This data describes a binding interaction between two proteins.

Sequence of the second protein:
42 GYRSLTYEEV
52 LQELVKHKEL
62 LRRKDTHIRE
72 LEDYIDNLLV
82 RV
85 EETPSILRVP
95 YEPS

Sequence of the first protein:
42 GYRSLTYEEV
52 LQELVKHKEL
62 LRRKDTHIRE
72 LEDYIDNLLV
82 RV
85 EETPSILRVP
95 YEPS

Residue-level contacts at the interface:
Residue L52 in the first protein is in contact with residue V51 in the second protein (closest heavy-atom distance 3.9 Å).
Residue L72 in the first protein contacts residue L72 in the second protein (closest heavy-atom distance 3.9 Å).
Residue R82 in the first protein interacts with residue I90 in the second protein (closest heavy-atom distance 2.8 Å).
Residue H58 in the first protein is in contact with residue L62 in the second protein (closest heavy-atom distance 3.3 Å).
Residue H68 in the first protein contacts residue I69 in the second protein (closest heavy-atom distance 3.9 Å).
Residue G42 in the first protein contacts residue V56 in the second protein (closest heavy-atom distance 3.9 Å).
Residue I69 in the first protein is in contact with residue K65 in the second protein (closest heavy-atom distance 3.6 Å).
Residue L61 in the first protein is in contact with residue L62 in the second protein (closest heavy-atom distance 3.9 Å).
Residue Y95 in the first protein interacts with residue R82 in the second protein (closest heavy-atom distance 3.5 Å).
Residue Y48 in the first protein contacts residue R44 in the second protein (closest heavy-atom distance 3.7 Å).
Residue V83 in the first protein contacts residue I90 in the second protein (closest heavy-atom distance 3.5 Å).
Residue R82 in the first protein interacts with residue Y95 in the second protein (closest heavy-atom distance 3.5 Å).
Residue I69 in the first protein is in contact with residue I69 in the second protein (closest heavy-atom distance 3.6 Å).
Residue S98 in the first protein interacts with residue E86 in the second protein (closest heavy-atom distance 3.1 Å).
Residue V51 in the first protein interacts with residue V51 in the second protein (closest heavy-atom distance 3.5 Å).
Residue L79 in the first protein interacts with residue I90 in the second protein (closest heavy-atom distance 3.4 Å).
Residue L91 in the first protein interacts with residue L79 in the second protein (closest heavy-atom distance 3.9 Å).
Residue I90 in the first protein interacts with residue R82 in the second protein (closest heavy-atom distance 2.8 Å).
Residue L72 in the first protein contacts residue I76 in the second protein (closest heavy-atom distance 3.7 Å).
Residue T87 in the first protein is in contact with residue T87 in the second protein (closest heavy-atom distance 2.8 Å).
Residue I76 in the first protein contacts residue Y75 in the second protein (closest heavy-atom distance 3.9 Å).
Residue L62 in the first protein interacts with residue L61 in the second protein (closest heavy-atom distance 3.9 Å).
Residue E86 in the first protein contacts residue P97 in the second protein (closest heavy-atom distance 3.6 Å).
Residue I76 in the first protein is in contact with residue L72 in the second protein (closest heavy-atom distance 3.7 Å).
Residue Y48 in the first protein is in contact with residue V51 in the second protein (closest heavy-atom distance 3.9 Å).
Residue K65 in the first protein interacts with residue I69 in the second protein (closest heavy-atom distance 3.6 Å).
Residue R44 in the first protein is in contact with residue E49 in the second protein (closest heavy-atom distance 2.6 Å).
Residue Y48 in the first protein is in contact with residue L46 in the second protein (closest heavy-atom distance 2.4 Å).
Residue L55 in the first protein interacts with residue L55 in the second protein (closest heavy-atom distance 3.8 Å).
Residue D66 in the first protein contacts residue K65 in the second protein (closest heavy-atom distance 3.5 Å).
Residue I90 in the first protein contacts residue V83 in the second protein (closest heavy-atom distance 3.5 Å).
Residue R44 in the first protein interacts with residue L52 in the second protein (closest heavy-atom distance 3.6 Å).
Residue I76 in the first protein contacts residue I76 in the second protein (closest heavy-atom distance 3.5 Å).
Residue Y48 in the first protein interacts with residue T47 in the second protein (closest heavy-atom distance 3.7 Å).
Residue L52 in the first protein interacts with residue R44 in the second protein (closest heavy-atom distance 3.6 Å).
Residue R44 in the first protein interacts with residue Y48 in the second protein (closest heavy-atom distance 3.7 Å).
Residue L62 in the first protein contacts residue H58 in the second protein (closest heavy-atom distance 3.3 Å).
Residue L55 in the first protein contacts residue E54 in the second protein (closest heavy-atom distance 3.8 Å).
Residue I69 in the first protein is in contact with residue H68 in the second protein (closest heavy-atom distance 3.9 Å).
Residue L46 in the first protein interacts with residue Y48 in the second protein (closest heavy-atom distance 2.4 Å).
Residue E49 in the first protein interacts with residue R44 in the second protein (closest heavy-atom distance 2.6 Å).
Residue H58 in the first protein interacts with residue K59 in the second protein (closest heavy-atom distance 3.5 Å).
Residue V51 in the first protein contacts residue L52 in the second protein (closest heavy-atom distance 3.9 Å).
Residue Y75 in the first protein is in contact with residue I76 in the second protein (closest heavy-atom distance 3.9 Å).
Residue L80 in the first protein contacts residue Y75 in the second protein (closest heavy-atom distance 3.8 Å).
Residue K59 in the first protein interacts with residue H58 in the second protein (closest heavy-atom distance 3.5 Å).
Residue Y95 in the first protein interacts with residue E86 in the second protein (closest heavy-atom distance 2.4 Å).
Residue L62 in the first protein contacts residue L62 in the second protein (closest heavy-atom distance 1.5 Å).
Residue Y75 in the first protein is in contact with residue L80 in the second protein (closest heavy-atom distance 3.8 Å).
Residue P97 in the first protein contacts residue E86 in the second protein (closest heavy-atom distance 3.6 Å).
Residue L79 in the first protein interacts with residue L91 in the second protein (closest heavy-atom distance 3.9 Å).
Residue Y48 in the first protein interacts with residue Y48 in the second protein (closest heavy-atom distance 3.5 Å).
Residue T47 in the first protein interacts with residue Y48 in the second protein (closest heavy-atom distance 3.7 Å).
Residue E54 in the first protein contacts residue L55 in the second protein (closest heavy-atom distance 3.8 Å).
Residue V56 in the first protein contacts residue G42 in the second protein (closest heavy-atom distance 3.9 Å).
Residue L79 in the first protein is in contact with residue L79 in the second protein (closest heavy-atom distance 3.3 Å).
Residue K65 in the first protein contacts residue D66 in the second protein (closest heavy-atom distance 3.5 Å).
Residue E86 in the first protein interacts with residue Y95 in the second protein (closest heavy-atom distance 2.4 Å).
Residue E86 in the first protein contacts residue S98 in the second protein (closest heavy-atom distance 3.1 Å).
Residue I90 in the first protein is in contact with residue L79 in the second protein (closest heavy-atom distance 3.4 Å).